Interface contacts:
Residue W14 in the first protein is in contact with residue V3 in the second protein (closest heavy-atom distance 4.5 Å).
Residue V106 in the first protein interacts with residue C1 in the second protein (closest heavy-atom distance 4.2 Å).
Residue S11 in the first protein interacts with residue I6 in the second protein (closest heavy-atom distance 3.1 Å).
Residue S11 in the first protein contacts residue P8 in the second protein (closest heavy-atom distance 3.0 Å).
Residue W14 in the first protein is in contact with residue P4 in the second protein (closest heavy-atom distance 4.2 Å).
Residue A105 in the first protein interacts with residue V3 in the second protein (closest heavy-atom distance 4.7 Å).
Residue V106 in the first protein is in contact with residue G2 in the second protein (closest heavy-atom distance 4.2 Å).
Residue V8 in the first protein contacts residue I6 in the second protein (closest heavy-atom distance 4.2 Å).
Residue G10 in the first protein contacts residue P4 in the second protein (closest heavy-atom distance 4.6 Å).
Residue S104 in the first protein interacts with residue P4 in the second protein (closest heavy-atom distance 4.8 Å).
Residue C107 in the first protein is in contact with residue C1 in the second protein (closest heavy-atom distance 2.0 Å).
Residue A105 in the first protein interacts with residue C1 in the second protein (closest heavy-atom distance 4.1 Å).
Residue V8 in the first protein interacts with residue V9 in the second protein (closest heavy-atom distance 4.5 Å).
Residue W12 in the first protein is in contact with residue P8 in the second protein (closest heavy-atom distance 3.3 Å).
Residue P13 in the first protein contacts residue P4 in the second protein (closest heavy-atom distance 3.7 Å).
Residue P9 in the first protein interacts with residue I6 in the second protein (closest heavy-atom distance 3.9 Å).
Residue T102 in the first protein contacts residue I6 in the second protein (closest heavy-atom distance 3.5 Å).
Residue G10 in the first protein contacts residue I6 in the second protein (closest heavy-atom distance 3.8 Å).
Residue Q101 in the first protein interacts with residue I6 in the second protein (closest heavy-atom distance 3.9 Å).
Residue W14 in the first protein is in contact with residue G2 in the second protein (closest heavy-atom distance 3.9 Å).
Residue S11 in the first protein contacts residue V9 in the second protein (closest heavy-atom distance 4.9 Å).
Residue S11 in the first protein interacts with residue P4 in the second protein (closest heavy-atom distance 3.5 Å).
Residue C107 in the first protein is in contact with residue G2 in the second protein (closest heavy-atom distance 3.4 Å).
Residue S11 in the first protein interacts with residue Q7 in the second protein (closest heavy-atom distance 4.2 Å).
Residue W12 in the first protein is in contact with residue P4 in the second protein (closest heavy-atom distance 5.0 Å).
Residue A105 in the first protein is in contact with residue G2 in the second protein (closest heavy-atom distance 3.1 Å).
Residue Q101 in the first protein interacts with residue A5 in the second protein (closest heavy-atom distance 3.7 Å).
Residue S104 in the first protein is in contact with residue V3 in the second protein (closest heavy-atom distance 4.8 Å).

Sequence of the second protein:
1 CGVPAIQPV

Sequence of the first protein:
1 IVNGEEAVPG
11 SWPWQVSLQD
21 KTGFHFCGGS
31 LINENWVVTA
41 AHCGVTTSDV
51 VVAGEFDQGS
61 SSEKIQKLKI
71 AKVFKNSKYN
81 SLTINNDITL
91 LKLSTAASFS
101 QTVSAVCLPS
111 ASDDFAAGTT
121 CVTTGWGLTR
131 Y

The following describes two proteins that form a bound complex.